Interface contacts:
Residue I30 in the first protein interacts with residue G14 in the second protein (closest heavy-atom distance 3.4 Å).
Residue I37 in the first protein interacts with residue I20 in the second protein (closest heavy-atom distance 3.4 Å).
Residue A19 in the first protein interacts with residue V3 in the second protein (closest heavy-atom distance 3.9 Å).
Residue Q40 in the first protein is in contact with residue V62 in the second protein (closest heavy-atom distance 3.1 Å).
Residue M110 in the first protein is in contact with residue Q7 in the second protein (closest heavy-atom distance 3.3 Å).
Residue T70 in the first protein is in contact with residue F87 in the second protein (closest heavy-atom distance 3.4 Å).
Residue L52 in the first protein is in contact with residue V68 in the second protein (closest heavy-atom distance 3.6 Å).
Residue F104 in the first protein interacts with residue S90 in the second protein (closest heavy-atom distance 4.2 Å).
Residue I96 in the first protein interacts with residue F87 in the second protein (closest heavy-atom distance 3.3 Å).
Residue F104 in the first protein interacts with residue A89 in the second protein (closest heavy-atom distance 3.5 Å).
Residue K112 in the first protein contacts residue R18 in the second protein (closest heavy-atom distance 3.2 Å).
Residue Q40 in the first protein contacts residue A24 in the second protein (closest heavy-atom distance 4.4 Å).
Residue V108 in the first protein interacts with residue A92 in the second protein (closest heavy-atom distance 3.2 Å).
Residue V108 in the first protein contacts residue V93 in the second protein (closest heavy-atom distance 3.8 Å).
Residue F104 in the first protein interacts with residue A84 in the second protein (closest heavy-atom distance 4.0 Å).
Residue I66 in the first protein contacts residue I83 in the second protein (closest heavy-atom distance 4.5 Å).
Residue L63 in the first protein interacts with residue V80 in the second protein (closest heavy-atom distance 4.4 Å).
Residue I37 in the first protein contacts residue F21 in the second protein (closest heavy-atom distance 3.5 Å).
Residue L63 in the first protein contacts residue G79 in the second protein (closest heavy-atom distance 4.2 Å).
Residue V62 in the first protein is in contact with residue I76 in the second protein (closest heavy-atom distance 3.5 Å).
Residue W16 in the first protein interacts with residue W6 in the second protein (closest heavy-atom distance 4.1 Å).
Residue A36 in the first protein contacts residue F69 in the second protein (closest heavy-atom distance 3.4 Å).
Residue T74 in the first protein is in contact with residue F87 in the second protein (closest heavy-atom distance 4.0 Å).
Residue L55 in the first protein is in contact with residue S72 in the second protein (closest heavy-atom distance 3.6 Å).
Residue I96 in the first protein is in contact with residue G88 in the second protein (closest heavy-atom distance 3.3 Å).
Residue V41 in the first protein interacts with residue A24 in the second protein (closest heavy-atom distance 3.4 Å).
Residue I30 in the first protein contacts residue V13 in the second protein (closest heavy-atom distance 3.5 Å).
Residue I23 in the first protein is in contact with residue Q7 in the second protein (closest heavy-atom distance 4.0 Å).
Residue W16 in the first protein contacts residue T1 in the second protein (closest heavy-atom distance 4.4 Å).
Residue L32 in the first protein is in contact with residue V73 in the second protein (closest heavy-atom distance 3.8 Å).
Residue L32 in the first protein is in contact with residue S72 in the second protein (closest heavy-atom distance 3.2 Å).
Residue L63 in the first protein interacts with residue I83 in the second protein (closest heavy-atom distance 4.4 Å).
Residue Q40 in the first protein is in contact with residue F25 in the second protein (closest heavy-atom distance 4.2 Å).
Residue K112 in the first protein is in contact with residue S11 in the second protein (closest heavy-atom distance 4.0 Å).
Residue R48 in the first protein contacts residue T61 in the second protein (closest heavy-atom distance 3.5 Å).
Residue W16 in the first protein is in contact with residue V3 in the second protein (closest heavy-atom distance 4.0 Å).
Residue I107 in the first protein interacts with residue F91 in the second protein (closest heavy-atom distance 4.1 Å).
Residue I96 in the first protein interacts with residue A89 in the second protein (closest heavy-atom distance 3.5 Å).
Residue N100 in the first protein contacts residue S90 in the second protein (closest heavy-atom distance 3.3 Å).
Residue L32 in the first protein interacts with residue F69 in the second protein (closest heavy-atom distance 4.2 Å).
Residue T33 in the first protein contacts residue L17 in the second protein (closest heavy-atom distance 4.4 Å).
Residue I30 in the first protein is in contact with residue L17 in the second protein (closest heavy-atom distance 4.3 Å).
Residue K112 in the first protein is in contact with residue Q7 in the second protein (closest heavy-atom distance 4.2 Å).
Residue F25 in the first protein contacts residue V80 in the second protein (closest heavy-atom distance 4.1 Å).
Residue K112 in the first protein is in contact with residue A10 in the second protein (closest heavy-atom distance 4.0 Å).
Residue L55 in the first protein is in contact with residue V68 in the second protein (closest heavy-atom distance 3.9 Å).
Residue T33 in the first protein contacts residue L102 in the second protein (closest heavy-atom distance 3.5 Å).
Residue F34 in the first protein interacts with residue L17 in the second protein (closest heavy-atom distance 4.4 Å).
Residue F104 in the first protein interacts with residue V80 in the second protein (closest heavy-atom distance 4.3 Å).
Residue V59 in the first protein is in contact with residue I76 in the second protein (closest heavy-atom distance 3.6 Å).
Residue L32 in the first protein contacts residue I76 in the second protein (closest heavy-atom distance 4.3 Å).
Residue I37 in the first protein contacts residue A24 in the second protein (closest heavy-atom distance 3.9 Å).
Residue V59 in the first protein contacts residue S72 in the second protein (closest heavy-atom distance 4.0 Å).
Residue T33 in the first protein interacts with residue F69 in the second protein (closest heavy-atom distance 3.8 Å).
Residue A71 in the first protein contacts residue F87 in the second protein (closest heavy-atom distance 4.0 Å).
Residue F67 in the first protein contacts residue I83 in the second protein (closest heavy-atom distance 3.4 Å).
Residue Q40 in the first protein contacts residue I66 in the second protein (closest heavy-atom distance 3.6 Å).
Residue L29 in the first protein is in contact with residue L102 in the second protein (closest heavy-atom distance 3.7 Å).
Residue L52 in the first protein is in contact with residue L64 in the second protein (closest heavy-atom distance 3.6 Å).
Residue F104 in the first protein contacts residue F91 in the second protein (closest heavy-atom distance 3.4 Å).

Sequence of the first protein:
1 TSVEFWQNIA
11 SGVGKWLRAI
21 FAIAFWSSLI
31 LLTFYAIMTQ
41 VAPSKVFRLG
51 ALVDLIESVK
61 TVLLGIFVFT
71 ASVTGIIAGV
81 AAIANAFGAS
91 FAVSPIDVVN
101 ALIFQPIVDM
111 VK

These two protein chains interact to form a complex.

Sequence of the second protein:
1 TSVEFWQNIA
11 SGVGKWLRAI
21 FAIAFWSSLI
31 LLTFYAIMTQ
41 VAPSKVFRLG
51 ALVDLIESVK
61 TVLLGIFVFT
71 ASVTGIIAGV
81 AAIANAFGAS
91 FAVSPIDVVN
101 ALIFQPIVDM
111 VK